Sequence of chain B:
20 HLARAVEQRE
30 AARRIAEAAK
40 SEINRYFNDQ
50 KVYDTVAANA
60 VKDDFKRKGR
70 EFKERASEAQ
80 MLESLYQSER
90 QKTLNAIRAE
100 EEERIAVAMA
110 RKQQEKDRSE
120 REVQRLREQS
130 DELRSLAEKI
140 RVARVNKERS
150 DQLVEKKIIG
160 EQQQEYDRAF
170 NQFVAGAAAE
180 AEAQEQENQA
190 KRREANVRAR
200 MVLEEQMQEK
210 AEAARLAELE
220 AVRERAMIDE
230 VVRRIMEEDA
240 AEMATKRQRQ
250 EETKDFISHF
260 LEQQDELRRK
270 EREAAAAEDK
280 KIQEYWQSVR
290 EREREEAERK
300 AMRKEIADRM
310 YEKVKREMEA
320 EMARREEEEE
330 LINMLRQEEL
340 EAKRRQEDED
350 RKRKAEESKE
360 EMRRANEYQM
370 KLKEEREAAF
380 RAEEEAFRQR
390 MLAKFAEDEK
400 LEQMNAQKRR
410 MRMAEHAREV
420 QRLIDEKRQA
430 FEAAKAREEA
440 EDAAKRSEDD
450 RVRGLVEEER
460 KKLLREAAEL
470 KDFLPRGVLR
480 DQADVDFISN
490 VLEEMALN

Sequence of chain A:
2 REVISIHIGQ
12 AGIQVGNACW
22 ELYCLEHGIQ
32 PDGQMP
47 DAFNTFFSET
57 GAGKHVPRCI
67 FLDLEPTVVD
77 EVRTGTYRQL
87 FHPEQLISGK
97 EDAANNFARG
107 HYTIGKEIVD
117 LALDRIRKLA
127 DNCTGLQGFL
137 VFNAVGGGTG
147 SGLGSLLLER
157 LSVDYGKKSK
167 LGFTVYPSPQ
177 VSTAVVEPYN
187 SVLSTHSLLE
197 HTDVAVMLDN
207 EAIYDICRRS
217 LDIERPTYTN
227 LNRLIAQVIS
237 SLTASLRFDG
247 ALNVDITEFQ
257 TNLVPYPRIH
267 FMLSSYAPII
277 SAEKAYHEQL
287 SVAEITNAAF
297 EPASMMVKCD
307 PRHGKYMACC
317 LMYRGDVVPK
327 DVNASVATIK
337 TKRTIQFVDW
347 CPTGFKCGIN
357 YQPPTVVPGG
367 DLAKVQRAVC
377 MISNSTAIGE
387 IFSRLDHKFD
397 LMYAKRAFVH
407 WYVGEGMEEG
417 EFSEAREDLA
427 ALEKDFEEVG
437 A

Contacts between the two chains:
Residue I256 in chain B interacts with residue K370 in chain A (closest heavy-atom distance 4.9 Å).
Residue L266 in chain B interacts with residue G365 in chain A (closest heavy-atom distance 3.5 Å).
Residue F255 in chain B contacts residue K370 in chain A (closest heavy-atom distance 3.4 Å).
Residue Q263 in chain B interacts with residue A278 in chain A (closest heavy-atom distance 3.5 Å).
Residue L260 in chain B contacts residue A278 in chain A (closest heavy-atom distance 4.3 Å).
Residue T252 in chain B is in contact with residue Q372 in chain A (closest heavy-atom distance 4.1 Å).
Residue Q263 in chain B interacts with residue G366 in chain A (closest heavy-atom distance 4.6 Å).
Residue F259 in chain B interacts with residue V363 in chain A (closest heavy-atom distance 4.8 Å).
Residue F259 in chain B interacts with residue G366 in chain A (closest heavy-atom distance 4.6 Å).
Residue F259 in chain B interacts with residue A369 in chain A (closest heavy-atom distance 3.7 Å).
Residue F259 in chain B contacts residue V362 in chain A (closest heavy-atom distance 4.2 Å).
Residue F259 in chain B contacts residue L368 in chain A (closest heavy-atom distance 3.4 Å).
Residue L266 in chain B interacts with residue P364 in chain A (closest heavy-atom distance 4.2 Å).
Residue F259 in chain B contacts residue K370 in chain A (closest heavy-atom distance 4.1 Å).
Residue Q262 in chain B interacts with residue P364 in chain A (closest heavy-atom distance 4.6 Å).

These two protein chains interact to form a complex.